This data describes a binding interaction between two proteins.

Sequence of the first protein:
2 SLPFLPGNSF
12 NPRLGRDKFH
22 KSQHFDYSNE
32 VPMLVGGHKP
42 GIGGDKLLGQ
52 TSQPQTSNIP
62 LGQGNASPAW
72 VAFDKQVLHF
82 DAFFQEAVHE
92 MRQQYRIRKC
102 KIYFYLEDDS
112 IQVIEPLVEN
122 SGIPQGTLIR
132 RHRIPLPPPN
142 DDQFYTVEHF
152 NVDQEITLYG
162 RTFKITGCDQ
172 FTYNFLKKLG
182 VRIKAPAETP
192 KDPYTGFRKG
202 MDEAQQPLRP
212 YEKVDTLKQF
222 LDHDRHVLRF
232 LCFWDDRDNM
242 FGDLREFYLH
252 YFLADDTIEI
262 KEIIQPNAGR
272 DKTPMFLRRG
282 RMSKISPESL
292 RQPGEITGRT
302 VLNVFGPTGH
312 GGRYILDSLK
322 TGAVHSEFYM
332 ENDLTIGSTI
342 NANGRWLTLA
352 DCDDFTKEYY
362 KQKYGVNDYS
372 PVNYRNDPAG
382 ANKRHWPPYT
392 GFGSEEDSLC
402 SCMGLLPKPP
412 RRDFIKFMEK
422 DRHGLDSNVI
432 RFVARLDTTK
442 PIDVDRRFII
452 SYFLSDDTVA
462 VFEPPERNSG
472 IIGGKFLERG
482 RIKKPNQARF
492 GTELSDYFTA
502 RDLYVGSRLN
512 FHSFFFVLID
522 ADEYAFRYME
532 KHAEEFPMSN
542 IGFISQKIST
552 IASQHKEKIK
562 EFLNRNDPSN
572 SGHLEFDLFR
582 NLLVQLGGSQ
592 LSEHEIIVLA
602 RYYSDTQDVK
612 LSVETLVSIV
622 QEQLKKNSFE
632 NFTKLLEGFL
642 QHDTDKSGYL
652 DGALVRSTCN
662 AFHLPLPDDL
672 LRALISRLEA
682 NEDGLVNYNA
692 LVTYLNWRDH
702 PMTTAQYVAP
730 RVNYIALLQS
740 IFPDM

Sequence of the second protein:
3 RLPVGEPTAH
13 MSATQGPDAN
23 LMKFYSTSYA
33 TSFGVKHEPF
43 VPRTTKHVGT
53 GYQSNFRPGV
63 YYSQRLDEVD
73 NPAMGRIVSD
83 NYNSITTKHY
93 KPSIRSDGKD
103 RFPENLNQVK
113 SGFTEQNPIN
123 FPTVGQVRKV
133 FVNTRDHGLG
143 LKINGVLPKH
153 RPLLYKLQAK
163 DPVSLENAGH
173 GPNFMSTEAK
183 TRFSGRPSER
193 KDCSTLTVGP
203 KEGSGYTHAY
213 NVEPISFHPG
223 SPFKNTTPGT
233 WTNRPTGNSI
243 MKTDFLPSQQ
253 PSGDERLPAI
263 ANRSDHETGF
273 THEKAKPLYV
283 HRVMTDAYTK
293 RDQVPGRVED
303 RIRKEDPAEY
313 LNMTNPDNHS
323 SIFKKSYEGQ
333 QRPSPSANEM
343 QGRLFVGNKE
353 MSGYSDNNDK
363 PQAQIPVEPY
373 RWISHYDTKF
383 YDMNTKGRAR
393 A

Contacts between the two chains:
Residue Q64 in the first protein contacts residue P260 in the second protein (closest heavy-atom distance 4.3 Å).
Residue A73 in the first protein interacts with residue I262 in the second protein (closest heavy-atom distance 4.1 Å).
Residue K179 in the first protein interacts with residue E257 in the second protein (closest heavy-atom distance 3.3 Å).
Residue D109 in the first protein is in contact with residue H268 in the second protein (closest heavy-atom distance 3.9 Å).
Residue P61 in the first protein contacts residue L259 in the second protein (closest heavy-atom distance 4.0 Å).
Residue A70 in the first protein interacts with residue H268 in the second protein (closest heavy-atom distance 3.9 Å).
Residue Q64 in the first protein contacts residue A261 in the second protein (closest heavy-atom distance 3.5 Å).
Residue E108 in the first protein is in contact with residue H268 in the second protein (closest heavy-atom distance 4.0 Å).
Residue R134 in the first protein contacts residue E275 in the second protein (closest heavy-atom distance 4.5 Å).
Residue K179 in the first protein contacts residue L259 in the second protein (closest heavy-atom distance 3.7 Å).
Residue P69 in the first protein is in contact with residue S266 in the second protein (closest heavy-atom distance 3.5 Å).
Residue F176 in the first protein interacts with residue G255 in the second protein (closest heavy-atom distance 4.2 Å).
Residue Q77 in the first protein is in contact with residue P253 in the second protein (closest heavy-atom distance 4.1 Å).
Residue F74 in the first protein is in contact with residue I262 in the second protein (closest heavy-atom distance 3.9 Å).
Residue S68 in the first protein contacts residue A261 in the second protein (closest heavy-atom distance 3.1 Å).
Residue P139 in the first protein is in contact with residue R284 in the second protein (closest heavy-atom distance 3.9 Å).
Residue N175 in the first protein is in contact with residue G255 in the second protein (closest heavy-atom distance 3.6 Å).
Residue D109 in the first protein interacts with residue T270 in the second protein (closest heavy-atom distance 3.3 Å).
Residue Q64 in the first protein interacts with residue L259 in the second protein (closest heavy-atom distance 3.4 Å).
Residue W71 in the first protein is in contact with residue D267 in the second protein (closest heavy-atom distance 3.2 Å).
Residue N175 in the first protein interacts with residue D256 in the second protein (closest heavy-atom distance 3.8 Å).
Residue E108 in the first protein is in contact with residue T270 in the second protein (closest heavy-atom distance 3.8 Å).
Residue A70 in the first protein contacts residue I262 in the second protein (closest heavy-atom distance 4.4 Å).
Residue G65 in the first protein contacts residue A261 in the second protein (closest heavy-atom distance 3.7 Å).
Residue G63 in the first protein contacts residue A261 in the second protein (closest heavy-atom distance 4.4 Å).
Residue F172 in the first protein is in contact with residue G255 in the second protein (closest heavy-atom distance 3.5 Å).
Residue R134 in the first protein interacts with residue T273 in the second protein (closest heavy-atom distance 3.7 Å).
Residue K179 in the first protein contacts residue G255 in the second protein (closest heavy-atom distance 3.5 Å).
Residue Y160 in the first protein is in contact with residue A277 in the second protein (closest heavy-atom distance 4.6 Å).
Residue S68 in the first protein contacts residue A263 in the second protein (closest heavy-atom distance 3.0 Å).
Residue S111 in the first protein interacts with residue F272 in the second protein (closest heavy-atom distance 4.4 Å).
Residue F172 in the first protein contacts residue S254 in the second protein (closest heavy-atom distance 3.5 Å).
Residue F172 in the first protein is in contact with residue P253 in the second protein (closest heavy-atom distance 3.9 Å).
Residue L180 in the first protein interacts with residue L259 in the second protein (closest heavy-atom distance 3.8 Å).
Residue K179 in the first protein interacts with residue R258 in the second protein (closest heavy-atom distance 4.4 Å).
Residue Q64 in the first protein is in contact with residue R258 in the second protein (closest heavy-atom distance 4.2 Å).
Residue H133 in the first protein is in contact with residue F272 in the second protein (closest heavy-atom distance 3.5 Å).
Residue P69 in the first protein is in contact with residue I262 in the second protein (closest heavy-atom distance 4.5 Å).
Residue T57 in the first protein contacts residue H268 in the second protein (closest heavy-atom distance 4.0 Å).
Residue A70 in the first protein contacts residue S266 in the second protein (closest heavy-atom distance 3.8 Å).
Residue H133 in the first protein interacts with residue E275 in the second protein (closest heavy-atom distance 3.1 Å).
Residue A67 in the first protein is in contact with residue A261 in the second protein (closest heavy-atom distance 3.9 Å).
Residue G63 in the first protein contacts residue L259 in the second protein (closest heavy-atom distance 3.2 Å).
Residue D109 in the first protein is in contact with residue T273 in the second protein (closest heavy-atom distance 3.5 Å).
Residue S68 in the first protein interacts with residue I262 in the second protein (closest heavy-atom distance 3.3 Å).
Residue N66 in the first protein is in contact with residue A261 in the second protein (closest heavy-atom distance 3.4 Å).
Residue R131 in the first protein interacts with residue E275 in the second protein (closest heavy-atom distance 3.2 Å).
Residue R134 in the first protein is in contact with residue F272 in the second protein (closest heavy-atom distance 4.4 Å).
Residue R132 in the first protein is in contact with residue F272 in the second protein (closest heavy-atom distance 3.3 Å).
Residue D109 in the first protein contacts residue F272 in the second protein (closest heavy-atom distance 4.0 Å).
Residue W71 in the first protein contacts residue S266 in the second protein (closest heavy-atom distance 4.2 Å).
Residue Q77 in the first protein is in contact with residue E257 in the second protein (closest heavy-atom distance 3.8 Å).
Residue G63 in the first protein is in contact with residue P260 in the second protein (closest heavy-atom distance 4.1 Å).
Residue D143 in the first protein is in contact with residue R284 in the second protein (closest heavy-atom distance 3.7 Å).
Residue A73 in the first protein is in contact with residue P260 in the second protein (closest heavy-atom distance 3.9 Å).
Residue F74 in the first protein is in contact with residue P260 in the second protein (closest heavy-atom distance 3.6 Å).
Residue I60 in the first protein is in contact with residue L259 in the second protein (closest heavy-atom distance 4.4 Å).
Residue A67 in the first protein contacts residue A263 in the second protein (closest heavy-atom distance 4.5 Å).
Residue N175 in the first protein contacts residue S254 in the second protein (closest heavy-atom distance 3.8 Å).
Residue D142 in the first protein interacts with residue R284 in the second protein (closest heavy-atom distance 3.5 Å).